Sequence of the first protein:
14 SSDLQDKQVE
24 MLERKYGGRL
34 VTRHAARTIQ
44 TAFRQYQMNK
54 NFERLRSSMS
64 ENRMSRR

These two protein chains interact to form a complex.

Sequence of the second protein:
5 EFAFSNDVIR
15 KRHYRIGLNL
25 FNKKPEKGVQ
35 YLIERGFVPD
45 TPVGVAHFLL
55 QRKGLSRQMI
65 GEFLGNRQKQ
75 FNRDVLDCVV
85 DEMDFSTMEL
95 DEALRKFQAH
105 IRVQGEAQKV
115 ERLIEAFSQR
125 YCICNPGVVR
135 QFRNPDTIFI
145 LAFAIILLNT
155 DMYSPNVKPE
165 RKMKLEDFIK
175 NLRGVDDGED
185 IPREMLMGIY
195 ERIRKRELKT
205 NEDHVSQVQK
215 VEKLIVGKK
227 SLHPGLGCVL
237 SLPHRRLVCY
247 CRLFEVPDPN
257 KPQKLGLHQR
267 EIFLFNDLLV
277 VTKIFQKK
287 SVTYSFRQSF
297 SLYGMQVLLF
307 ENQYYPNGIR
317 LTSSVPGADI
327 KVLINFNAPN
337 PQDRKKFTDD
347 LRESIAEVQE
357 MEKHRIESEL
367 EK

Contacts between the two chains:
Residue N138 in the second protein contacts residue M62 in the first protein (closest heavy-atom distance 3.0 Å).
Residue G109 in the second protein is in contact with residue R47 in the first protein (closest heavy-atom distance 3.6 Å).
Residue L228 in the second protein interacts with residue V34 in the first protein (closest heavy-atom distance 3.5 Å).
Residue G231 in the second protein interacts with residue L33 in the first protein (closest heavy-atom distance 3.4 Å).
Residue G233 in the second protein contacts residue R36 in the first protein (closest heavy-atom distance 3.0 Å).
Residue L151 in the second protein contacts residue Q48 in the first protein (closest heavy-atom distance 3.3 Å).
Residue E115 in the second protein contacts residue R57 in the first protein (closest heavy-atom distance 2.7 Å).
Residue G233 in the second protein contacts residue L33 in the first protein (closest heavy-atom distance 3.7 Å).
Residue S297 in the second protein is in contact with residue D16 in the first protein (closest heavy-atom distance 2.6 Å).
Residue I144 in the second protein interacts with residue F55 in the first protein (closest heavy-atom distance 3.6 Å).
Residue R361 in the second protein contacts residue S14 in the first protein (closest heavy-atom distance 3.3 Å).
Residue L232 in the second protein interacts with residue L33 in the first protein (closest heavy-atom distance 3.6 Å).
Residue P230 in the second protein is in contact with residue L33 in the first protein (closest heavy-atom distance 3.6 Å).
Residue T141 in the second protein is in contact with residue M62 in the first protein (closest heavy-atom distance 3.5 Å).
Residue R177 in the second protein contacts residue R59 in the first protein (closest heavy-atom distance 2.9 Å).
Residue E110 in the second protein contacts residue R47 in the first protein (closest heavy-atom distance 3.7 Å).
Residue S227 in the second protein contacts residue H37 in the first protein (closest heavy-atom distance 3.8 Å).
Residue P139 in the second protein interacts with residue M67 in the first protein (closest heavy-atom distance 3.4 Å).
Residue Q123 in the second protein interacts with residue M67 in the first protein (closest heavy-atom distance 3.5 Å).
Residue D140 in the second protein interacts with residue M62 in the first protein (closest heavy-atom distance 3.4 Å).
Residue P230 in the second protein contacts residue R40 in the first protein (closest heavy-atom distance 3.4 Å).
Residue N175 in the second protein contacts residue F55 in the first protein (closest heavy-atom distance 3.6 Å).
Residue Q123 in the second protein interacts with residue R69 in the first protein (closest heavy-atom distance 3.7 Å).
Residue H229 in the second protein contacts residue V34 in the first protein (closest heavy-atom distance 3.8 Å).
Residue F143 in the second protein contacts residue L58 in the first protein (closest heavy-atom distance 3.4 Å).
Residue P230 in the second protein interacts with residue H37 in the first protein (closest heavy-atom distance 3.8 Å).
Residue D81 in the second protein contacts residue R69 in the first protein (closest heavy-atom distance 3.7 Å).
Residue K27 in the second protein contacts residue S15 in the first protein (closest heavy-atom distance 3.2 Å).
Residue E115 in the second protein is in contact with residue R66 in the first protein (closest heavy-atom distance 3.0 Å).
Residue E115 in the second protein interacts with residue L58 in the first protein (closest heavy-atom distance 3.8 Å).
Residue L151 in the second protein interacts with residue F55 in the first protein (closest heavy-atom distance 3.6 Å).
Residue Q123 in the second protein contacts residue R66 in the first protein (closest heavy-atom distance 2.7 Å).
Residue N175 in the second protein is in contact with residue R59 in the first protein (closest heavy-atom distance 3.0 Å).
Residue F147 in the second protein interacts with residue M51 in the first protein (closest heavy-atom distance 3.6 Å).
Residue F143 in the second protein interacts with residue M67 in the first protein (closest heavy-atom distance 3.5 Å).
Residue N160 in the second protein is in contact with residue T44 in the first protein (closest heavy-atom distance 3.5 Å).
Residue Y299 in the second protein is in contact with residue D16 in the first protein (closest heavy-atom distance 3.8 Å).
Residue V179 in the second protein interacts with residue R59 in the first protein (closest heavy-atom distance 3.7 Å).
Residue G233 in the second protein contacts residue R32 in the first protein (closest heavy-atom distance 3.1 Å).
Residue F143 in the second protein is in contact with residue R66 in the first protein (closest heavy-atom distance 3.6 Å).
Residue E119 in the second protein contacts residue R66 in the first protein (closest heavy-atom distance 2.7 Å).
Residue D140 in the second protein contacts residue R66 in the first protein (closest heavy-atom distance 3.1 Å).
Residue L228 in the second protein is in contact with residue L33 in the first protein (closest heavy-atom distance 3.8 Å).
Residue S122 in the second protein is in contact with residue M67 in the first protein (closest heavy-atom distance 3.5 Å).
Residue F147 in the second protein contacts residue F55 in the first protein (closest heavy-atom distance 3.7 Å).
Residue V235 in the second protein is in contact with residue R36 in the first protein (closest heavy-atom distance 3.4 Å).
Residue V179 in the second protein contacts residue M62 in the first protein (closest heavy-atom distance 3.2 Å).
Residue T154 in the second protein is in contact with residue Q48 in the first protein (closest heavy-atom distance 3.4 Å).
Residue I144 in the second protein contacts residue L58 in the first protein (closest heavy-atom distance 3.6 Å).
Residue H229 in the second protein is in contact with residue L33 in the first protein (closest heavy-atom distance 3.5 Å).
Residue L232 in the second protein is in contact with residue R36 in the first protein (closest heavy-atom distance 2.8 Å).
Residue V235 in the second protein is in contact with residue R32 in the first protein (closest heavy-atom distance 3.8 Å).
Residue D140 in the second protein interacts with residue N65 in the first protein (closest heavy-atom distance 3.3 Å).
Residue E358 in the second protein contacts residue S14 in the first protein (closest heavy-atom distance 3.4 Å).
Residue L228 in the second protein is in contact with residue H37 in the first protein (closest heavy-atom distance 3.8 Å).
Residue I144 in the second protein interacts with residue M62 in the first protein (closest heavy-atom distance 3.5 Å).
Residue D85 in the second protein contacts residue R69 in the first protein (closest heavy-atom distance 2.7 Å).
Residue D140 in the second protein interacts with residue M67 in the first protein (closest heavy-atom distance 3.2 Å).
Residue L151 in the second protein is in contact with residue M51 in the first protein (closest heavy-atom distance 3.6 Å).
Residue A111 in the second protein is in contact with residue N54 in the first protein (closest heavy-atom distance 3.8 Å).